Sequence of chain A:
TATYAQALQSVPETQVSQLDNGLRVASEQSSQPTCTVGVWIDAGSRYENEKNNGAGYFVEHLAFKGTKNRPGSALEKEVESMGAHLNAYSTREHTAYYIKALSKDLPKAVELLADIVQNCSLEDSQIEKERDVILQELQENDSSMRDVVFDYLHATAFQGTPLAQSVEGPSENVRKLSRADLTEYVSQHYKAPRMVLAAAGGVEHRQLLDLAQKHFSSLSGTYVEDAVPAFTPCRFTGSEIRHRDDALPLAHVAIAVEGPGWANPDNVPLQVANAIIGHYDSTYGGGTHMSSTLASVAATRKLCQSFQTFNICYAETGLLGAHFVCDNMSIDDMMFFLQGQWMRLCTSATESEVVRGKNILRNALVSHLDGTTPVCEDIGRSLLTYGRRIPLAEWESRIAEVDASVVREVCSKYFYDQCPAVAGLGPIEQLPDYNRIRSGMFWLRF

Sequence of chain B:
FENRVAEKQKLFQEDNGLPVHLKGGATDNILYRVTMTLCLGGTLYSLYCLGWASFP

Interface contacts:
Residue E435 in chain A contacts residue K10 in chain B (closest heavy-atom distance 4.4 Å).
Residue S439 in chain A interacts with residue R4 in chain B (closest heavy-atom distance 4.1 Å).
Residue R442 in chain A interacts with residue R4 in chain B (closest heavy-atom distance 4.4 Å).
Residue D437 in chain A contacts residue E7 in chain B (closest heavy-atom distance 2.9 Å).
Residue D437 in chain A interacts with residue R4 in chain B (closest heavy-atom distance 3.2 Å).
Residue A438 in chain A contacts residue R4 in chain B (closest heavy-atom distance 3.5 Å).

The following describes two proteins that form a bound complex.